This data describes a binding interaction between two proteins.

Sequence of protein 1:
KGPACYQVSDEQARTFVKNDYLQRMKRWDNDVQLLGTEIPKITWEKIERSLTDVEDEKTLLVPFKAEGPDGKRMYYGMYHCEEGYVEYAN

Sequence of protein 2:
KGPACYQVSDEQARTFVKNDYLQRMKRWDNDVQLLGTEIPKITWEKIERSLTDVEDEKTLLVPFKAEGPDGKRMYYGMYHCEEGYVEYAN

Interface contacts:
Residue C88 in protein 1 contacts residue C12 in protein 2 (closest heavy-atom distance 2.1 Å).
Residue M32 in protein 1 interacts with residue V39 in protein 2 (closest heavy-atom distance 3.6 Å).
Residue R21 in protein 1 contacts residue E52 in protein 2 (closest heavy-atom distance 3.0 Å).
Residue C88 in protein 1 contacts residue P10 in protein 2 (closest heavy-atom distance 3.2 Å).
Residue A73 in protein 1 is in contact with residue Y28 in protein 2 (closest heavy-atom distance 3.4 Å).
Residue Y95 in protein 1 is in contact with residue V24 in protein 2 (closest heavy-atom distance 3.2 Å).
Residue R31 in protein 1 is in contact with residue Y95 in protein 2 (closest heavy-atom distance 3.2 Å).
Residue N37 in protein 1 interacts with residue E45 in protein 2 (closest heavy-atom distance 2.7 Å).
Residue E89 in protein 1 contacts residue K8 in protein 2 (closest heavy-atom distance 3.6 Å).
Residue C12 in protein 1 interacts with residue E64 in protein 2 (closest heavy-atom distance 3.6 Å).
Residue W35 in protein 1 interacts with residue R31 in protein 2 (closest heavy-atom distance 3.5 Å).
Residue Y92 in protein 1 is in contact with residue Y92 in protein 2 (closest heavy-atom distance 3.2 Å).
Residue D27 in protein 1 contacts residue Y95 in protein 2 (closest heavy-atom distance 2.6 Å).
Residue Y28 in protein 1 interacts with residue Y82 in protein 2 (closest heavy-atom distance 2.9 Å).
Residue W51 in protein 1 contacts residue R21 in protein 2 (closest heavy-atom distance 3.2 Å).
Residue D36 in protein 1 contacts residue E45 in protein 2 (closest heavy-atom distance 2.6 Å).
Residue Y28 in protein 1 is in contact with residue Y95 in protein 2 (closest heavy-atom distance 3.0 Å).
Residue E89 in protein 1 contacts residue P10 in protein 2 (closest heavy-atom distance 3.2 Å).
Residue E89 in protein 1 contacts residue G9 in protein 2 (closest heavy-atom distance 2.6 Å).
Residue C12 in protein 1 contacts residue R56 in protein 2 (closest heavy-atom distance 2.8 Å).
Residue D36 in protein 1 is in contact with residue D36 in protein 2 (closest heavy-atom distance 3.1 Å).
Residue Y28 in protein 1 is in contact with residue A73 in protein 2 (closest heavy-atom distance 3.4 Å).
Residue G9 in protein 1 contacts residue E89 in protein 2 (closest heavy-atom distance 2.6 Å).
Residue K8 in protein 1 is in contact with residue E89 in protein 2 (closest heavy-atom distance 3.6 Å).
Residue C12 in protein 1 is in contact with residue K65 in protein 2 (closest heavy-atom distance 3.5 Å).
Residue Y95 in protein 1 interacts with residue Y28 in protein 2 (closest heavy-atom distance 3.0 Å).
Residue Y82 in protein 1 contacts residue Y28 in protein 2 (closest heavy-atom distance 2.9 Å).
Residue Y95 in protein 1 is in contact with residue R31 in protein 2 (closest heavy-atom distance 3.2 Å).
Residue Y95 in protein 1 contacts residue D27 in protein 2 (closest heavy-atom distance 2.6 Å).
Residue Y86 in protein 1 is in contact with residue F23 in protein 2 (closest heavy-atom distance 3.4 Å).
Residue W35 in protein 1 is in contact with residue W35 in protein 2 (closest heavy-atom distance 3.3 Å).
Residue V24 in protein 1 is in contact with residue Y95 in protein 2 (closest heavy-atom distance 3.2 Å).
Residue K65 in protein 1 interacts with residue C12 in protein 2 (closest heavy-atom distance 3.5 Å).
Residue R56 in protein 1 is in contact with residue D17 in protein 2 (closest heavy-atom distance 3.0 Å).
Residue R31 in protein 1 contacts residue W35 in protein 2 (closest heavy-atom distance 3.5 Å).
Residue F23 in protein 1 is in contact with residue Y86 in protein 2 (closest heavy-atom distance 3.4 Å).
Residue F23 in protein 1 is in contact with residue G91 in protein 2 (closest heavy-atom distance 3.5 Å).
Residue P10 in protein 1 contacts residue E89 in protein 2 (closest heavy-atom distance 3.2 Å).
Residue R56 in protein 1 contacts residue V15 in protein 2 (closest heavy-atom distance 2.8 Å).
Residue R56 in protein 1 is in contact with residue C12 in protein 2 (closest heavy-atom distance 2.8 Å).
Residue G91 in protein 1 interacts with residue F23 in protein 2 (closest heavy-atom distance 3.5 Å).
Residue V39 in protein 1 interacts with residue M32 in protein 2 (closest heavy-atom distance 3.6 Å).
Residue W35 in protein 1 contacts residue Y28 in protein 2 (closest heavy-atom distance 3.5 Å).
Residue K33 in protein 1 is in contact with residue E45 in protein 2 (closest heavy-atom distance 3.6 Å).
Residue V93 in protein 1 contacts residue R31 in protein 2 (closest heavy-atom distance 2.8 Å).
Residue V15 in protein 1 is in contact with residue R56 in protein 2 (closest heavy-atom distance 2.8 Å).
Residue E64 in protein 1 interacts with residue C12 in protein 2 (closest heavy-atom distance 3.6 Å).
Residue Y28 in protein 1 interacts with residue W35 in protein 2 (closest heavy-atom distance 3.5 Å).
Residue C12 in protein 1 contacts residue C88 in protein 2 (closest heavy-atom distance 2.1 Å).
Residue T66 in protein 1 interacts with residue C12 in protein 2 (closest heavy-atom distance 3.6 Å).
Residue R31 in protein 1 is in contact with residue V93 in protein 2 (closest heavy-atom distance 2.8 Å).
Residue P10 in protein 1 contacts residue C88 in protein 2 (closest heavy-atom distance 3.2 Å).
Residue R21 in protein 1 contacts residue W51 in protein 2 (closest heavy-atom distance 3.2 Å).
Residue D17 in protein 1 is in contact with residue R56 in protein 2 (closest heavy-atom distance 3.0 Å).
Residue C12 in protein 1 contacts residue T66 in protein 2 (closest heavy-atom distance 3.6 Å).
Residue E45 in protein 1 interacts with residue N37 in protein 2 (closest heavy-atom distance 2.7 Å).
Residue Y28 in protein 1 interacts with residue L42 in protein 2 (closest heavy-atom distance 3.5 Å).
Residue L42 in protein 1 is in contact with residue Y28 in protein 2 (closest heavy-atom distance 3.5 Å).
Residue E52 in protein 1 interacts with residue R21 in protein 2 (closest heavy-atom distance 3.0 Å).
Residue E45 in protein 1 is in contact with residue D36 in protein 2 (closest heavy-atom distance 2.6 Å).